Interface contacts:
Residue L1448 in chain A is in contact with residue K289 in chain B (closest heavy-atom distance 3.6 Å).
Residue M1125 in chain A interacts with residue N6 in chain B (closest heavy-atom distance 2.9 Å).
Residue C1435 in chain A contacts residue V292 in chain B (closest heavy-atom distance 3.7 Å).
Residue S1129 in chain A interacts with residue V2 in chain B (closest heavy-atom distance 3.5 Å).
Residue L1128 in chain A interacts with residue V2 in chain B (closest heavy-atom distance 3.5 Å).
Residue Y1450 in chain A contacts residue K289 in chain B (closest heavy-atom distance 3.7 Å).
Residue R1554 in chain A is in contact with residue D22 in chain B (closest heavy-atom distance 3.0 Å).
Residue K1127 in chain A interacts with residue S3 in chain B (closest heavy-atom distance 3.3 Å).
Residue M1125 in chain A is in contact with residue I5 in chain B (closest heavy-atom distance 3.6 Å).
Residue R1071 in chain A interacts with residue D18 in chain B (closest heavy-atom distance 3.1 Å).
Residue H1471 in chain A contacts residue L225 in chain B (closest heavy-atom distance 3.3 Å).
Residue R1553 in chain A interacts with residue M69 in chain B (closest heavy-atom distance 3.1 Å).
Residue N1083 in chain A interacts with residue I16 in chain B (closest heavy-atom distance 3.0 Å).
Residue H1124 in chain A interacts with residue T7 in chain B (closest heavy-atom distance 3.5 Å).
Residue R1071 in chain A is in contact with residue S279 in chain B (closest heavy-atom distance 3.1 Å).
Residue G1474 in chain A is in contact with residue G224 in chain B (closest heavy-atom distance 3.6 Å).
Residue E1126 in chain A interacts with residue S3 in chain B (closest heavy-atom distance 3.2 Å).
Residue H1471 in chain A is in contact with residue T227 in chain B (closest heavy-atom distance 3.3 Å).
Residue R1554 in chain A interacts with residue N72 in chain B (closest heavy-atom distance 3.4 Å).
Residue R1071 in chain A is in contact with residue H266 in chain B (closest heavy-atom distance 3.2 Å).
Residue W1074 in chain A is in contact with residue I275 in chain B (closest heavy-atom distance 3.0 Å).
Residue P1447 in chain A interacts with residue K289 in chain B (closest heavy-atom distance 3.7 Å).
Residue W1078 in chain A contacts residue T272 in chain B (closest heavy-atom distance 2.8 Å).
Residue R1551 in chain A interacts with residue Y24 in chain B (closest heavy-atom distance 3.3 Å).
Residue R1553 in chain A is in contact with residue G71 in chain B (closest heavy-atom distance 3.7 Å).
Residue E1126 in chain A is in contact with residue I5 in chain B (closest heavy-atom distance 3.7 Å).
Residue K1122 in chain A contacts residue H12 in chain B (closest heavy-atom distance 3.6 Å).
Residue K1122 in chain A is in contact with residue T10 in chain B (closest heavy-atom distance 3.2 Å).
Residue S1069 in chain A is in contact with residue W265 in chain B (closest heavy-atom distance 3.3 Å).
Residue W1074 in chain A interacts with residue A277 in chain B (closest heavy-atom distance 3.5 Å).
Residue F1070 in chain A is in contact with residue H17 in chain B (closest heavy-atom distance 3.4 Å).
Residue K1122 in chain A is in contact with residue D14 in chain B (closest heavy-atom distance 3.6 Å).
Residue S1069 in chain A is in contact with residue H17 in chain B (closest heavy-atom distance 3.3 Å).
Residue D1555 in chain A is in contact with residue I26 in chain B (closest heavy-atom distance 3.6 Å).
Residue K1127 in chain A is in contact with residue V2 in chain B (closest heavy-atom distance 3.0 Å).
Residue W1074 in chain A contacts residue S268 in chain B (closest heavy-atom distance 3.4 Å).
Residue R1071 in chain A is in contact with residue A277 in chain B (closest heavy-atom distance 3.6 Å).
Residue A1482 in chain A is in contact with residue A273 in chain B (closest heavy-atom distance 3.7 Å).
Residue I1505 in chain A is in contact with residue G224 in chain B (closest heavy-atom distance 3.5 Å).
Residue W1078 in chain A is in contact with residue I275 in chain B (closest heavy-atom distance 3.7 Å).
Residue R1516 in chain A interacts with residue Y23 in chain B (closest heavy-atom distance 3.1 Å).
Residue R1071 in chain A is in contact with residue V285 in chain B (closest heavy-atom distance 3.4 Å).
Residue T1475 in chain A contacts residue L225 in chain B (closest heavy-atom distance 3.4 Å).
Residue L1438 in chain A interacts with residue V292 in chain B (closest heavy-atom distance 3.5 Å).
Residue V1072 in chain A interacts with residue A19 in chain B (closest heavy-atom distance 3.1 Å).
Residue V1123 in chain A contacts residue V8 in chain B (closest heavy-atom distance 2.9 Å).
Residue D1439 in chain A interacts with residue D293 in chain B (closest heavy-atom distance 3.6 Å).
Residue R1554 in chain A contacts residue Y24 in chain B (closest heavy-atom distance 3.7 Å).
Residue P1076 in chain A is in contact with residue Y23 in chain B (closest heavy-atom distance 3.6 Å).
Residue E1126 in chain A interacts with residue V2 in chain B (closest heavy-atom distance 3.4 Å).
Residue W1074 in chain A is in contact with residue S270 in chain B (closest heavy-atom distance 3.5 Å).
Residue F1070 in chain A is in contact with residue S279 in chain B (closest heavy-atom distance 3.0 Å).
Residue R1554 in chain A is in contact with residue P68 in chain B (closest heavy-atom distance 3.5 Å).
Residue K1127 in chain A interacts with residue I5 in chain B (closest heavy-atom distance 3.5 Å).
Residue G1073 in chain A is in contact with residue S268 in chain B (closest heavy-atom distance 3.5 Å).
Residue E1126 in chain A contacts residue V4 in chain B (closest heavy-atom distance 3.4 Å).
Residue W1074 in chain A contacts residue L287 in chain B (closest heavy-atom distance 3.7 Å).
Residue W1074 in chain A contacts residue W269 in chain B (closest heavy-atom distance 3.6 Å).
Residue G1067 in chain A is in contact with residue H17 in chain B (closest heavy-atom distance 3.1 Å).
Residue M1062 in chain A is in contact with residue W213 in chain B (closest heavy-atom distance 3.5 Å).

Sequence of chain B:
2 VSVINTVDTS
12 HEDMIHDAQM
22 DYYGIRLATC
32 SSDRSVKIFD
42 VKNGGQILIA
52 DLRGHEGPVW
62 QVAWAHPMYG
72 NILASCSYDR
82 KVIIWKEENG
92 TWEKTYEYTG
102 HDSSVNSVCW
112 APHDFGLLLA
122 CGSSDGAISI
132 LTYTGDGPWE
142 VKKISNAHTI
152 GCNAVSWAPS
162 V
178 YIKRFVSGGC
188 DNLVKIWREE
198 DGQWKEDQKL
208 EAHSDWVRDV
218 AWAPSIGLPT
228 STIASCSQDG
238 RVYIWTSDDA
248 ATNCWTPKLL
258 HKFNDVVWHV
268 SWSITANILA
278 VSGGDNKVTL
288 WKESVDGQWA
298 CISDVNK

This data describes a binding interaction between two proteins.

Sequence of chain A:
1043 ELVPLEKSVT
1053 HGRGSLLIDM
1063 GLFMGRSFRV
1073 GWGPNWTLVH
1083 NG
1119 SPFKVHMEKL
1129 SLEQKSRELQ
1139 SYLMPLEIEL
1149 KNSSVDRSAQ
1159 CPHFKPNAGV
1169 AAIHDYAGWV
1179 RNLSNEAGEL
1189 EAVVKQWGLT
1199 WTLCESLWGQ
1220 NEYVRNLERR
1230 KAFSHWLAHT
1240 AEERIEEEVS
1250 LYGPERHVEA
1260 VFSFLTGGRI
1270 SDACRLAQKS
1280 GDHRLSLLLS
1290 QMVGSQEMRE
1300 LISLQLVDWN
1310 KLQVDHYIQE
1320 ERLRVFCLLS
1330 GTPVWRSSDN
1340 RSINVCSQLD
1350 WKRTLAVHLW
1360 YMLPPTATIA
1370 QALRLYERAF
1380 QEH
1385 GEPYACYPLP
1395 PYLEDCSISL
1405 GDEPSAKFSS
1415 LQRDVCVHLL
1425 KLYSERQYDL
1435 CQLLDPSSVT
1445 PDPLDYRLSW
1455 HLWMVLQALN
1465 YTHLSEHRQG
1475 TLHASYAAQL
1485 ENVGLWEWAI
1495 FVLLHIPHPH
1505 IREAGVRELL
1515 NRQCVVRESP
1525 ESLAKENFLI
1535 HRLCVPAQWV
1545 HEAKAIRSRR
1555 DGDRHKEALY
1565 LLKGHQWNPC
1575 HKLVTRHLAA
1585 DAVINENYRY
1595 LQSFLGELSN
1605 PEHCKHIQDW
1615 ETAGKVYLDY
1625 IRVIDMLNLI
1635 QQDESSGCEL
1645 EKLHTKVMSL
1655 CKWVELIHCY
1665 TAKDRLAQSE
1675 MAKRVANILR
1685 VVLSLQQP